Sequence of the first protein:
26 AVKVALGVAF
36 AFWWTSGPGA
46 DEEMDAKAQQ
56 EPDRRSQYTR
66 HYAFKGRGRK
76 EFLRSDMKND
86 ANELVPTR

Sequence of the second protein:
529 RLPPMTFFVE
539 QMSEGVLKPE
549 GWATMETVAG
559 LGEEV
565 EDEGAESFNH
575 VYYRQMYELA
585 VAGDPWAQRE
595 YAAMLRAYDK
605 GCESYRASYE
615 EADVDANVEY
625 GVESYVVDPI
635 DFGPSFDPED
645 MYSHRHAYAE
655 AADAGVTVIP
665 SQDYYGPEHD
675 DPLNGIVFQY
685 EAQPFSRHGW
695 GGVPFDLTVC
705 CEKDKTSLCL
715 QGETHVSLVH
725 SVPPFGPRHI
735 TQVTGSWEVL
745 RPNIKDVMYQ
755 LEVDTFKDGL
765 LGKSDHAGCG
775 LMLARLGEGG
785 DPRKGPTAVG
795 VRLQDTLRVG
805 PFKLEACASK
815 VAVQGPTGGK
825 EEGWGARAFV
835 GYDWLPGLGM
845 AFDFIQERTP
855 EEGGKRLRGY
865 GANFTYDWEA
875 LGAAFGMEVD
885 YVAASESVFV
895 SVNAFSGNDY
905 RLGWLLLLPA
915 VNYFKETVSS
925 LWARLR

Residue-level contacts at the interface:
Residue L911 in the second protein is in contact with residue G32 in the first protein (closest heavy-atom distance 3.6 Å).
Residue V544 in the second protein contacts residue R79 in the first protein (closest heavy-atom distance 3.2 Å).
Residue T552 in the second protein contacts residue E88 in the first protein (closest heavy-atom distance 3.4 Å).
Residue E756 in the second protein contacts residue R65 in the first protein (closest heavy-atom distance 3.6 Å).
Residue N916 in the second protein contacts residue T40 in the first protein (closest heavy-atom distance 3.3 Å).
Residue E538 in the second protein interacts with residue Y63 in the first protein (closest heavy-atom distance 3.3 Å).
Residue G716 in the second protein interacts with residue Y67 in the first protein (closest heavy-atom distance 3.9 Å).
Residue Q736 in the second protein is in contact with residue F77 in the first protein (closest heavy-atom distance 3.6 Å).
Residue Y609 in the second protein is in contact with residue V90 in the first protein (closest heavy-atom distance 3.6 Å).
Residue A551 in the second protein contacts residue E88 in the first protein (closest heavy-atom distance 3.9 Å).
Residue D750 in the second protein contacts residue F69 in the first protein (closest heavy-atom distance 3.5 Å).
Residue K546 in the second protein contacts residue M82 in the first protein (closest heavy-atom distance 3.6 Å).
Residue D617 in the second protein contacts residue R93 in the first protein (closest heavy-atom distance 3.8 Å).
Residue K919 in the second protein interacts with residue F37 in the first protein (closest heavy-atom distance 3.4 Å).
Residue Q715 in the second protein is in contact with residue K70 in the first protein (closest heavy-atom distance 3.4 Å).
Residue Y613 in the second protein interacts with residue P91 in the first protein (closest heavy-atom distance 3.4 Å).
Residue A551 in the second protein contacts residue L89 in the first protein (closest heavy-atom distance 3.4 Å).
Residue K546 in the second protein contacts residue R79 in the first protein (closest heavy-atom distance 3.7 Å).
Residue L545 in the second protein contacts residue R79 in the first protein (closest heavy-atom distance 3.9 Å).
Residue T552 in the second protein interacts with residue L89 in the first protein (closest heavy-atom distance 3.3 Å).
Residue Y885 in the second protein is in contact with residue R60 in the first protein (closest heavy-atom distance 3.4 Å).
Residue V894 in the second protein is in contact with residue R59 in the first protein (closest heavy-atom distance 3.5 Å).
Residue E548 in the second protein interacts with residue M82 in the first protein (closest heavy-atom distance 3.2 Å).
Residue S740 in the second protein is in contact with residue R74 in the first protein (closest heavy-atom distance 3.3 Å).
Residue E742 in the second protein is in contact with residue A68 in the first protein (closest heavy-atom distance 2.6 Å).
Residue P531 in the second protein interacts with residue A68 in the first protein (closest heavy-atom distance 3.8 Å).
Residue C713 in the second protein interacts with residue K70 in the first protein (closest heavy-atom distance 3.7 Å).
Residue E542 in the second protein interacts with residue Y63 in the first protein (closest heavy-atom distance 2.6 Å).
Residue S895 in the second protein contacts residue R59 in the first protein (closest heavy-atom distance 3.8 Å).
Residue A551 in the second protein contacts residue N87 in the first protein (closest heavy-atom distance 3.7 Å).
Residue F893 in the second protein interacts with residue R59 in the first protein (closest heavy-atom distance 3.4 Å).
Residue V886 in the second protein contacts residue R60 in the first protein (closest heavy-atom distance 3.5 Å).
Residue Y609 in the second protein interacts with residue P91 in the first protein (closest heavy-atom distance 3.2 Å).
Residue E717 in the second protein contacts residue R74 in the first protein (closest heavy-atom distance 2.9 Å).
Residue D884 in the second protein interacts with residue R60 in the first protein (closest heavy-atom distance 2.4 Å).
Residue F893 in the second protein interacts with residue Q55 in the first protein (closest heavy-atom distance 3.5 Å).
Residue Q715 in the second protein interacts with residue Y67 in the first protein (closest heavy-atom distance 3.8 Å).
Residue Q539 in the second protein interacts with residue Y63 in the first protein (closest heavy-atom distance 3.5 Å).
Residue H719 in the second protein contacts residue F77 in the first protein (closest heavy-atom distance 3.5 Å).
Residue E742 in the second protein is in contact with residue Y67 in the first protein (closest heavy-atom distance 3.3 Å).
Residue Q715 in the second protein is in contact with residue R72 in the first protein (closest heavy-atom distance 3.1 Å).
Residue E706 in the second protein is in contact with residue K70 in the first protein (closest heavy-atom distance 2.9 Å).
Residue L911 in the second protein contacts residue V33 in the first protein (closest heavy-atom distance 3.7 Å).
Residue Y613 in the second protein contacts residue R93 in the first protein (closest heavy-atom distance 3.4 Å).
Residue E542 in the second protein is in contact with residue L78 in the first protein (closest heavy-atom distance 3.4 Å).
Residue E742 in the second protein is in contact with residue F69 in the first protein (closest heavy-atom distance 3.3 Å).
Residue L545 in the second protein interacts with residue F77 in the first protein (closest heavy-atom distance 3.3 Å).
Residue W908 in the second protein contacts residue K28 in the first protein (closest heavy-atom distance 3.5 Å).
Residue C704 in the second protein is in contact with residue R72 in the first protein (closest heavy-atom distance 3.4 Å).
Residue K546 in the second protein contacts residue F77 in the first protein (closest heavy-atom distance 3.0 Å).
Residue E542 in the second protein interacts with residue R65 in the first protein (closest heavy-atom distance 2.5 Å).
Residue M553 in the second protein is in contact with residue L89 in the first protein (closest heavy-atom distance 3.8 Å).
Residue L912 in the second protein contacts residue T40 in the first protein (closest heavy-atom distance 3.8 Å).
Residue E717 in the second protein is in contact with residue Y67 in the first protein (closest heavy-atom distance 3.5 Å).
Residue S891 in the second protein contacts residue Q55 in the first protein (closest heavy-atom distance 2.9 Å).
Residue L780 in the second protein is in contact with residue F69 in the first protein (closest heavy-atom distance 3.8 Å).
Residue H770 in the second protein is in contact with residue R79 in the first protein (closest heavy-atom distance 3.3 Å).
Residue I748 in the second protein interacts with residue F69 in the first protein (closest heavy-atom distance 3.6 Å).
Residue F535 in the second protein is in contact with residue H66 in the first protein (closest heavy-atom distance 3.6 Å).
Residue Q539 in the second protein is in contact with residue R65 in the first protein (closest heavy-atom distance 3.3 Å).

These two protein chains interact to form a complex.